These two protein chains interact to form a complex.

Interface contacts:
Residue E9 in chain A is in contact with residue V3 in chain B (closest heavy-atom distance 4.3 Å).
Residue Y156 in chain A contacts residue V3 in chain B (closest heavy-atom distance 4.2 Å).
Residue Q70 in chain A interacts with residue V3 in chain B (closest heavy-atom distance 3.3 Å).
Residue Y159 in chain A is in contact with residue L2 in chain B (closest heavy-atom distance 4.1 Å).
Residue W73 in chain A interacts with residue Y8 in chain B (closest heavy-atom distance 3.3 Å).
Residue F74 in chain A interacts with residue N5 in chain B (closest heavy-atom distance 4.2 Å).
Residue W147 in chain A contacts residue L9 in chain B (closest heavy-atom distance 3.4 Å).
Residue H155 in chain A is in contact with residue G6 in chain B (closest heavy-atom distance 3.9 Å).
Residue Y171 in chain A contacts residue W1 in chain B (closest heavy-atom distance 2.8 Å).
Residue Y156 in chain A interacts with residue G6 in chain B (closest heavy-atom distance 3.0 Å).
Residue E163 in chain A contacts residue W1 in chain B (closest heavy-atom distance 3.8 Å).
Residue A152 in chain A contacts residue S7 in chain B (closest heavy-atom distance 3.5 Å).
Residue I124 in chain A is in contact with residue L9 in chain B (closest heavy-atom distance 4.4 Å).
Residue Y159 in chain A contacts residue V3 in chain B (closest heavy-atom distance 3.5 Å).
Residue L95 in chain A contacts residue L9 in chain B (closest heavy-atom distance 3.6 Å).
Residue S77 in chain A contacts residue Y8 in chain B (closest heavy-atom distance 3.6 Å).
Residue Y45 in chain A interacts with residue L2 in chain B (closest heavy-atom distance 4.2 Å).
Residue W73 in chain A interacts with residue S7 in chain B (closest heavy-atom distance 3.3 Å).
Residue E63 in chain A contacts residue W1 in chain B (closest heavy-atom distance 3.5 Å).
Residue W147 in chain A is in contact with residue Y8 in chain B (closest heavy-atom distance 2.8 Å).
Residue Q70 in chain A interacts with residue N5 in chain B (closest heavy-atom distance 3.0 Å).
Residue K146 in chain A interacts with residue Y8 in chain B (closest heavy-atom distance 3.2 Å).
Residue T143 in chain A interacts with residue L9 in chain B (closest heavy-atom distance 2.8 Å).
Residue Q97 in chain A contacts residue V3 in chain B (closest heavy-atom distance 4.1 Å).
Residue Y156 in chain A contacts residue T4 in chain B (closest heavy-atom distance 4.3 Å).
Residue Y84 in chain A interacts with residue L9 in chain B (closest heavy-atom distance 2.8 Å).
Residue Y22 in chain A is in contact with residue L2 in chain B (closest heavy-atom distance 3.9 Å).
Residue W73 in chain A contacts residue G6 in chain B (closest heavy-atom distance 2.9 Å).
Residue Q97 in chain A contacts residue N5 in chain B (closest heavy-atom distance 2.7 Å).
Residue Y159 in chain A contacts residue W1 in chain B (closest heavy-atom distance 2.9 Å).
Residue Y7 in chain A is in contact with residue L2 in chain B (closest heavy-atom distance 3.8 Å).
Residue Y156 in chain A interacts with residue N5 in chain B (closest heavy-atom distance 3.5 Å).
Residue K66 in chain A is in contact with residue L2 in chain B (closest heavy-atom distance 2.3 Å).
Residue H155 in chain A contacts residue N5 in chain B (closest heavy-atom distance 4.2 Å).
Residue Y7 in chain A is in contact with residue W1 in chain B (closest heavy-atom distance 2.8 Å).
Residue N80 in chain A contacts residue L9 in chain B (closest heavy-atom distance 2.9 Å).
Residue E9 in chain A contacts residue L2 in chain B (closest heavy-atom distance 3.2 Å).
Residue W147 in chain A contacts residue S7 in chain B (closest heavy-atom distance 3.5 Å).
Residue W167 in chain A is in contact with residue W1 in chain B (closest heavy-atom distance 3.4 Å).
Residue K66 in chain A is in contact with residue T4 in chain B (closest heavy-atom distance 3.1 Å).
Residue H155 in chain A interacts with residue T4 in chain B (closest heavy-atom distance 2.6 Å).
Residue V76 in chain A interacts with residue Y8 in chain B (closest heavy-atom distance 3.4 Å).
Residue N80 in chain A contacts residue Y8 in chain B (closest heavy-atom distance 4.0 Å).
Residue K146 in chain A is in contact with residue L9 in chain B (closest heavy-atom distance 3.1 Å).
Residue S77 in chain A is in contact with residue L9 in chain B (closest heavy-atom distance 3.1 Å).
Residue Q70 in chain A interacts with residue T4 in chain B (closest heavy-atom distance 3.5 Å).
Residue Y123 in chain A contacts residue L9 in chain B (closest heavy-atom distance 3.9 Å).
Residue S99 in chain A contacts residue V3 in chain B (closest heavy-atom distance 3.3 Å).
Residue S24 in chain A is in contact with residue L2 in chain B (closest heavy-atom distance 3.7 Å).
Residue Q70 in chain A is in contact with residue L2 in chain B (closest heavy-atom distance 4.3 Å).
Residue M5 in chain A is in contact with residue W1 in chain B (closest heavy-atom distance 4.2 Å).
Residue F116 in chain A is in contact with residue N5 in chain B (closest heavy-atom distance 3.9 Å).
Residue R62 in chain A contacts residue W1 in chain B (closest heavy-atom distance 3.4 Å).
Residue L81 in chain A is in contact with residue L9 in chain B (closest heavy-atom distance 3.6 Å).
Residue S150 in chain A contacts residue S7 in chain B (closest heavy-atom distance 2.6 Å).
Residue Y59 in chain A interacts with residue W1 in chain B (closest heavy-atom distance 3.7 Å).
Residue K66 in chain A contacts residue W1 in chain B (closest heavy-atom distance 3.2 Å).
Residue E63 in chain A is in contact with residue L2 in chain B (closest heavy-atom distance 2.9 Å).
Residue W73 in chain A is in contact with residue N5 in chain B (closest heavy-atom distance 3.4 Å).
Residue W73 in chain A interacts with residue L9 in chain B (closest heavy-atom distance 3.7 Å).

Sequence of chain B:
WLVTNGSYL

Sequence of chain A:
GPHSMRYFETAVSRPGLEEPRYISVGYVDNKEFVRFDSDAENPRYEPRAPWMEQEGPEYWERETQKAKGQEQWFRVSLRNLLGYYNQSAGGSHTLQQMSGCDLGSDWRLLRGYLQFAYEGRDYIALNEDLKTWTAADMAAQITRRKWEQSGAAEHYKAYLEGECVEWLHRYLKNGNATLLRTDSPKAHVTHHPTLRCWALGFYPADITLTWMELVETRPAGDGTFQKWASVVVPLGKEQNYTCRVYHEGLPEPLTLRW